Sequence of chain B:
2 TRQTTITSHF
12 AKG

Residue-level contacts at the interface:
Residue K257 in chain A is in contact with residue R3 in chain B (closest heavy-atom distance 3.3 Å).
Residue P256 in chain A contacts residue T5 in chain B (closest heavy-atom distance 2.7 Å).
Residue Y214 in chain A contacts residue Q4 in chain B (closest heavy-atom distance 4.3 Å).
Residue E259 in chain A is in contact with residue R3 in chain B (closest heavy-atom distance 4.9 Å).
Residue V236 in chain A is in contact with residue H10 in chain B (closest heavy-atom distance 4.4 Å).
Residue P237 in chain A contacts residue F11 in chain B (closest heavy-atom distance 3.5 Å).
Residue H47 in chain A is in contact with residue I7 in chain B (closest heavy-atom distance 2.8 Å).
Residue D260 in chain A is in contact with residue T2 in chain B (closest heavy-atom distance 4.1 Å).
Residue E259 in chain A contacts residue T2 in chain B (closest heavy-atom distance 3.6 Å).
Residue P256 in chain A contacts residue R3 in chain B (closest heavy-atom distance 4.3 Å).
Residue G130 in chain A is in contact with residue K13 in chain B (closest heavy-atom distance 4.5 Å).
Residue P237 in chain A interacts with residue H10 in chain B (closest heavy-atom distance 3.7 Å).
Residue A255 in chain A interacts with residue H10 in chain B (closest heavy-atom distance 3.9 Å).
Residue H47 in chain A contacts residue T5 in chain B (closest heavy-atom distance 4.6 Å).
Residue P237 in chain A is in contact with residue I7 in chain B (closest heavy-atom distance 3.7 Å).
Residue Q128 in chain A interacts with residue A12 in chain B (closest heavy-atom distance 4.5 Å).
Residue I258 in chain A interacts with residue R3 in chain B (closest heavy-atom distance 2.9 Å).
Residue I258 in chain A contacts residue T2 in chain B (closest heavy-atom distance 3.4 Å).
Residue K257 in chain A contacts residue T5 in chain B (closest heavy-atom distance 4.7 Å).
Residue D235 in chain A is in contact with residue H10 in chain B (closest heavy-atom distance 3.8 Å).
Residue L129 in chain A contacts residue F11 in chain B (closest heavy-atom distance 3.6 Å).
Residue T209 in chain A interacts with residue T2 in chain B (closest heavy-atom distance 4.2 Å).
Residue L129 in chain A contacts residue T8 in chain B (closest heavy-atom distance 3.7 Å).
Residue K257 in chain A interacts with residue Q4 in chain B (closest heavy-atom distance 3.5 Å).
Residue Y253 in chain A is in contact with residue I7 in chain B (closest heavy-atom distance 4.0 Å).
Residue Y253 in chain A contacts residue F11 in chain B (closest heavy-atom distance 3.7 Å).
Residue G130 in chain A is in contact with residue F11 in chain B (closest heavy-atom distance 3.5 Å).
Residue A255 in chain A interacts with residue Q4 in chain B (closest heavy-atom distance 2.9 Å).
Residue K257 in chain A is in contact with residue T2 in chain B (closest heavy-atom distance 3.2 Å).
Residue A255 in chain A interacts with residue I7 in chain B (closest heavy-atom distance 3.6 Å).
Residue V48 in chain A interacts with residue Q4 in chain B (closest heavy-atom distance 3.5 Å).
Residue D260 in chain A contacts residue R3 in chain B (closest heavy-atom distance 2.7 Å).
Residue A211 in chain A interacts with residue Q4 in chain B (closest heavy-atom distance 3.5 Å).
Residue V48 in chain A interacts with residue I7 in chain B (closest heavy-atom distance 3.6 Å).
Residue L50 in chain A is in contact with residue F11 in chain B (closest heavy-atom distance 3.7 Å).
Residue M43 in chain A is in contact with residue I7 in chain B (closest heavy-atom distance 3.6 Å).
Residue L254 in chain A is in contact with residue Q4 in chain B (closest heavy-atom distance 4.9 Å).
Residue V48 in chain A is in contact with residue T5 in chain B (closest heavy-atom distance 3.9 Å).
Residue L129 in chain A is in contact with residue A12 in chain B (closest heavy-atom distance 3.6 Å).
Residue I258 in chain A is in contact with residue T5 in chain B (closest heavy-atom distance 3.6 Å).
Residue G130 in chain A contacts residue A12 in chain B (closest heavy-atom distance 2.6 Å).
Residue A255 in chain A is in contact with residue T6 in chain B (closest heavy-atom distance 3.9 Å).
Residue L129 in chain A contacts residue I7 in chain B (closest heavy-atom distance 4.0 Å).
Residue P256 in chain A interacts with residue Q4 in chain B (closest heavy-atom distance 3.6 Å).
Residue P256 in chain A is in contact with residue H10 in chain B (closest heavy-atom distance 3.5 Å).
Residue P132 in chain A interacts with residue F11 in chain B (closest heavy-atom distance 3.5 Å).
Residue S49 in chain A contacts residue I7 in chain B (closest heavy-atom distance 3.7 Å).
Residue L254 in chain A contacts residue I7 in chain B (closest heavy-atom distance 4.3 Å).
Residue H47 in chain A interacts with residue T8 in chain B (closest heavy-atom distance 4.3 Å).
Residue L129 in chain A contacts residue K13 in chain B (closest heavy-atom distance 4.0 Å).
Residue I131 in chain A is in contact with residue F11 in chain B (closest heavy-atom distance 4.7 Å).
Residue M43 in chain A contacts residue T8 in chain B (closest heavy-atom distance 3.5 Å).
Residue Q128 in chain A contacts residue K13 in chain B (closest heavy-atom distance 3.1 Å).
Residue H47 in chain A is in contact with residue T6 in chain B (closest heavy-atom distance 3.2 Å).
Residue L50 in chain A interacts with residue I7 in chain B (closest heavy-atom distance 4.1 Å).
Residue A255 in chain A contacts residue T5 in chain B (closest heavy-atom distance 3.2 Å).
Residue V48 in chain A contacts residue T6 in chain B (closest heavy-atom distance 4.5 Å).

Sequence of chain A:
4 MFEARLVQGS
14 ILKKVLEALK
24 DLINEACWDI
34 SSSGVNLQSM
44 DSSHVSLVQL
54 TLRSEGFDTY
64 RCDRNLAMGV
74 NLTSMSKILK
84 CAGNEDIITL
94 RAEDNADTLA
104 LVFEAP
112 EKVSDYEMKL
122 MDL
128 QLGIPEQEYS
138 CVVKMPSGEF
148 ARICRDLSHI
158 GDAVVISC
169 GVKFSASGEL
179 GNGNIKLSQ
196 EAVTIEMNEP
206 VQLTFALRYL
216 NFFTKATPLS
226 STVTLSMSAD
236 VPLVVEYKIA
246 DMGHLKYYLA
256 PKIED

These two protein chains interact to form a complex.